Interface contacts:
Residue A155 in protein 1 is in contact with residue A114 in protein 2 (closest heavy-atom distance 3.3 Å).
Residue Y156 in protein 1 contacts residue A110 in protein 2 (closest heavy-atom distance 3.6 Å).
Residue S252 in protein 1 contacts residue A106 in protein 2 (closest heavy-atom distance 3.9 Å).
Residue V223 in protein 1 interacts with residue Q50 in protein 2 (closest heavy-atom distance 3.3 Å).
Residue A158 in protein 1 contacts residue F118 in protein 2 (closest heavy-atom distance 3.7 Å).
Residue A158 in protein 1 interacts with residue H122 in protein 2 (closest heavy-atom distance 4.1 Å).
Residue R152 in protein 1 is in contact with residue R265 in protein 2 (closest heavy-atom distance 3.4 Å).
Residue R241 in protein 1 interacts with residue A72 in protein 2 (closest heavy-atom distance 4.2 Å).
Residue R241 in protein 1 contacts residue S69 in protein 2 (closest heavy-atom distance 3.7 Å).
Residue P227 in protein 1 is in contact with residue R168 in protein 2 (closest heavy-atom distance 3.7 Å).
Residue R206 in protein 1 contacts residue R363 in protein 2 (closest heavy-atom distance 4.0 Å).
Residue V223 in protein 1 is in contact with residue A161 in protein 2 (closest heavy-atom distance 3.4 Å).
Residue K221 in protein 1 contacts residue Q50 in protein 2 (closest heavy-atom distance 3.7 Å).
Residue V223 in protein 1 contacts residue S362 in protein 2 (closest heavy-atom distance 4.2 Å).
Residue S216 in protein 1 contacts residue S120 in protein 2 (closest heavy-atom distance 3.2 Å).
Residue A231 in protein 1 contacts residue K370 in protein 2 (closest heavy-atom distance 3.3 Å).
Residue L225 in protein 1 is in contact with residue P160 in protein 2 (closest heavy-atom distance 3.7 Å).
Residue H162 in protein 1 interacts with residue H122 in protein 2 (closest heavy-atom distance 3.4 Å).
Residue R241 in protein 1 interacts with residue T68 in protein 2 (closest heavy-atom distance 3.6 Å).
Residue V223 in protein 1 contacts residue T366 in protein 2 (closest heavy-atom distance 3.7 Å).
Residue Y156 in protein 1 interacts with residue A114 in protein 2 (closest heavy-atom distance 3.8 Å).
Residue A215 in protein 1 interacts with residue R169 in protein 2 (closest heavy-atom distance 4.1 Å).
Residue D232 in protein 1 interacts with residue T366 in protein 2 (closest heavy-atom distance 3.5 Å).
Residue I234 in protein 1 is in contact with residue K370 in protein 2 (closest heavy-atom distance 2.8 Å).
Residue A226 in protein 1 is in contact with residue R168 in protein 2 (closest heavy-atom distance 4.2 Å).
Residue L225 in protein 1 is in contact with residue A164 in protein 2 (closest heavy-atom distance 4.3 Å).
Residue S224 in protein 1 interacts with residue E353 in protein 2 (closest heavy-atom distance 2.9 Å).
Residue Q154 in protein 1 contacts residue V252 in protein 2 (closest heavy-atom distance 3.2 Å).
Residue D232 in protein 1 contacts residue A367 in protein 2 (closest heavy-atom distance 3.2 Å).
Residue T214 in protein 1 interacts with residue R169 in protein 2 (closest heavy-atom distance 2.6 Å).
Residue G233 in protein 1 contacts residue T366 in protein 2 (closest heavy-atom distance 4.3 Å).
Residue P151 in protein 1 contacts residue E255 in protein 2 (closest heavy-atom distance 3.7 Å).
Residue D235 in protein 1 is in contact with residue K370 in protein 2 (closest heavy-atom distance 3.8 Å).
Residue I222 in protein 1 interacts with residue P44 in protein 2 (closest heavy-atom distance 4.2 Å).
Residue L159 in protein 1 contacts residue T113 in protein 2 (closest heavy-atom distance 4.3 Å).
Residue Y156 in protein 1 interacts with residue D111 in protein 2 (closest heavy-atom distance 2.6 Å).
Residue K221 in protein 1 is in contact with residue K370 in protein 2 (closest heavy-atom distance 4.3 Å).
Residue H162 in protein 1 contacts residue A121 in protein 2 (closest heavy-atom distance 3.5 Å).
Residue Q154 in protein 1 interacts with residue F118 in protein 2 (closest heavy-atom distance 4.4 Å).
Residue A155 in protein 1 interacts with residue F118 in protein 2 (closest heavy-atom distance 4.2 Å).
Residue R152 in protein 1 interacts with residue D111 in protein 2 (closest heavy-atom distance 3.0 Å).
Residue S252 in protein 1 contacts residue A110 in protein 2 (closest heavy-atom distance 4.2 Å).
Residue I222 in protein 1 contacts residue A161 in protein 2 (closest heavy-atom distance 3.8 Å).
Residue I222 in protein 1 is in contact with residue Q50 in protein 2 (closest heavy-atom distance 3.2 Å).
Residue L225 in protein 1 is in contact with residue A161 in protein 2 (closest heavy-atom distance 4.3 Å).
Residue D245 in protein 1 is in contact with residue T113 in protein 2 (closest heavy-atom distance 3.7 Å).
Residue P151 in protein 1 contacts residue V252 in protein 2 (closest heavy-atom distance 3.7 Å).
Residue A155 in protein 1 is in contact with residue Y115 in protein 2 (closest heavy-atom distance 3.9 Å).
Residue S216 in protein 1 contacts residue R169 in protein 2 (closest heavy-atom distance 3.4 Å).
Residue I222 in protein 1 is in contact with residue A165 in protein 2 (closest heavy-atom distance 3.6 Å).
Residue L159 in protein 1 is in contact with residue A117 in protein 2 (closest heavy-atom distance 3.5 Å).
Residue A249 in protein 1 is in contact with residue A110 in protein 2 (closest heavy-atom distance 4.0 Å).
Residue D232 in protein 1 is in contact with residue K370 in protein 2 (closest heavy-atom distance 3.4 Å).
Residue G220 in protein 1 is in contact with residue H51 in protein 2 (closest heavy-atom distance 3.6 Å).
Residue K221 in protein 1 interacts with residue T49 in protein 2 (closest heavy-atom distance 3.3 Å).
Residue R152 in protein 1 contacts residue E255 in protein 2 (closest heavy-atom distance 4.0 Å).
Residue A238 in protein 1 interacts with residue S69 in protein 2 (closest heavy-atom distance 4.2 Å).
Residue D229 in protein 1 interacts with residue R363 in protein 2 (closest heavy-atom distance 4.3 Å).
Residue L225 in protein 1 is in contact with residue E353 in protein 2 (closest heavy-atom distance 3.3 Å).
Residue S224 in protein 1 contacts residue A352 in protein 2 (closest heavy-atom distance 2.8 Å).

This data describes a binding interaction between two proteins.

Sequence of protein 2:
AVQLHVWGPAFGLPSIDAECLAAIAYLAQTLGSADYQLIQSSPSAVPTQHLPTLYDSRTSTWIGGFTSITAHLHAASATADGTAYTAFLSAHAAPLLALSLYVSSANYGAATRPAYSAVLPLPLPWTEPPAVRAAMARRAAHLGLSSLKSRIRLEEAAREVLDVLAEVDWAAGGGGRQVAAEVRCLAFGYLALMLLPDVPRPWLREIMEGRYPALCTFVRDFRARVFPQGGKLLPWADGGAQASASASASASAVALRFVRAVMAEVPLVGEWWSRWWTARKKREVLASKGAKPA

Sequence of protein 1:
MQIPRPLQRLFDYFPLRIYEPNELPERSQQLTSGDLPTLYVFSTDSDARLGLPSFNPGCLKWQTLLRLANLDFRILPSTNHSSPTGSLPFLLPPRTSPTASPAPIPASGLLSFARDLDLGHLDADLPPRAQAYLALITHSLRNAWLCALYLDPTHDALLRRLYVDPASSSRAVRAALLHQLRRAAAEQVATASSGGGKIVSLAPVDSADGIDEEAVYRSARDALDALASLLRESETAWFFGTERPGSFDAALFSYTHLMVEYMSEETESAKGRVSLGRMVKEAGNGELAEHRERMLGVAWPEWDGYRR